This data describes a binding interaction between two proteins.

Residue-level contacts at the interface:
Residue H338 in the first protein interacts with residue L111 in the second protein (closest heavy-atom distance 3.0 Å).
Residue H338 in the first protein contacts residue A110 in the second protein (closest heavy-atom distance 3.3 Å).
Residue E440 in the first protein is in contact with residue V147 in the second protein (closest heavy-atom distance 3.5 Å).
Residue V190 in the first protein contacts residue E132 in the second protein (closest heavy-atom distance 2.8 Å).
Residue Y337 in the first protein is in contact with residue H104 in the second protein (closest heavy-atom distance 3.0 Å).
Residue Y335 in the first protein interacts with residue M121 in the second protein (closest heavy-atom distance 3.1 Å).
Residue S418 in the first protein contacts residue W113 in the second protein (closest heavy-atom distance 3.7 Å).
Residue T336 in the first protein interacts with residue A127 in the second protein (closest heavy-atom distance 3.6 Å).
Residue L444 in the first protein contacts residue A138 in the second protein (closest heavy-atom distance 3.6 Å).
Residue T336 in the first protein interacts with residue Q106 in the second protein (closest heavy-atom distance 2.6 Å).
Residue T336 in the first protein is in contact with residue L111 in the second protein (closest heavy-atom distance 3.2 Å).
Residue P416 in the first protein is in contact with residue W113 in the second protein (closest heavy-atom distance 3.4 Å).
Residue H449 in the first protein contacts residue F83 in the second protein (closest heavy-atom distance 3.3 Å).
Residue L422 in the first protein interacts with residue I116 in the second protein (closest heavy-atom distance 3.4 Å).
Residue L419 in the first protein is in contact with residue W113 in the second protein (closest heavy-atom distance 3.3 Å).
Residue T336 in the first protein interacts with residue M121 in the second protein (closest heavy-atom distance 3.6 Å).
Residue H449 in the first protein interacts with residue R131 in the second protein (closest heavy-atom distance 3.7 Å).
Residue W491 in the first protein is in contact with residue N492 in the second protein (closest heavy-atom distance 2.7 Å).
Residue R490 in the first protein interacts with residue Y495 in the second protein (closest heavy-atom distance 3.2 Å).
Residue V188 in the first protein is in contact with residue K87 in the second protein (closest heavy-atom distance 3.3 Å).
Residue W442 in the first protein is in contact with residue R131 in the second protein (closest heavy-atom distance 3.5 Å).
Residue Y337 in the first protein interacts with residue A127 in the second protein (closest heavy-atom distance 3.4 Å).
Residue E187 in the first protein is in contact with residue P85 in the second protein (closest heavy-atom distance 2.8 Å).
Residue G447 in the first protein contacts residue R131 in the second protein (closest heavy-atom distance 3.3 Å).
Residue Y335 in the first protein is in contact with residue H128 in the second protein (closest heavy-atom distance 3.7 Å).
Residue V494 in the first protein is in contact with residue F498 in the second protein (closest heavy-atom distance 3.6 Å).
Residue A189 in the first protein interacts with residue E132 in the second protein (closest heavy-atom distance 3.2 Å).
Residue Y337 in the first protein is in contact with residue R131 in the second protein (closest heavy-atom distance 2.8 Å).
Residue W491 in the first protein interacts with residue W491 in the second protein (closest heavy-atom distance 3.5 Å).
Residue E493 in the first protein contacts residue R141 in the second protein (closest heavy-atom distance 2.5 Å).
Residue E187 in the first protein is in contact with residue A86 in the second protein (closest heavy-atom distance 3.2 Å).
Residue E440 in the first protein contacts residue R159 in the second protein (closest heavy-atom distance 2.9 Å).
Residue P436 in the first protein is in contact with residue T148 in the second protein (closest heavy-atom distance 3.7 Å).
Residue L399 in the first protein contacts residue R139 in the second protein (closest heavy-atom distance 3.3 Å).
Residue I443 in the first protein is in contact with residue H104 in the second protein (closest heavy-atom distance 3.6 Å).
Residue F339 in the first protein interacts with residue Q106 in the second protein (closest heavy-atom distance 3.6 Å).
Residue Y335 in the first protein contacts residue A127 in the second protein (closest heavy-atom distance 3.6 Å).
Residue L444 in the first protein interacts with residue V146 in the second protein (closest heavy-atom distance 3.6 Å).
Residue Y337 in the first protein interacts with residue Q106 in the second protein (closest heavy-atom distance 3.0 Å).
Residue L399 in the first protein contacts residue R141 in the second protein (closest heavy-atom distance 2.4 Å).
Residue K421 in the first protein is in contact with residue D117 in the second protein (closest heavy-atom distance 3.3 Å).
Residue D398 in the first protein is in contact with residue F135 in the second protein (closest heavy-atom distance 3.3 Å).
Residue D398 in the first protein is in contact with residue R139 in the second protein (closest heavy-atom distance 3.5 Å).
Residue E187 in the first protein interacts with residue K87 in the second protein (closest heavy-atom distance 3.0 Å).
Residue S439 in the first protein interacts with residue T148 in the second protein (closest heavy-atom distance 2.6 Å).
Residue V188 in the first protein contacts residue E132 in the second protein (closest heavy-atom distance 3.7 Å).
Residue I443 in the first protein interacts with residue Q102 in the second protein (closest heavy-atom distance 3.5 Å).
Residue G446 in the first protein is in contact with residue A138 in the second protein (closest heavy-atom distance 3.1 Å).
Residue I443 in the first protein contacts residue V146 in the second protein (closest heavy-atom distance 3.3 Å).
Residue R490 in the first protein is in contact with residue Y496 in the second protein (closest heavy-atom distance 3.5 Å).
Residue V190 in the first protein contacts residue F135 in the second protein (closest heavy-atom distance 3.5 Å).
Residue H449 in the first protein is in contact with residue H128 in the second protein (closest heavy-atom distance 3.3 Å).
Residue K421 in the first protein interacts with residue I116 in the second protein (closest heavy-atom distance 3.3 Å).
Residue H338 in the first protein interacts with residue A109 in the second protein (closest heavy-atom distance 3.6 Å).
Residue F339 in the first protein is in contact with residue A109 in the second protein (closest heavy-atom distance 2.6 Å).
Residue G400 in the first protein contacts residue R139 in the second protein (closest heavy-atom distance 3.5 Å).
Residue E440 in the first protein interacts with residue T148 in the second protein (closest heavy-atom distance 2.6 Å).
Residue V424 in the first protein contacts residue M118 in the second protein (closest heavy-atom distance 3.2 Å).
Residue D334 in the first protein is in contact with residue R131 in the second protein (closest heavy-atom distance 3.0 Å).
Residue D334 in the first protein is in contact with residue H128 in the second protein (closest heavy-atom distance 3.1 Å).

Sequence of the second protein:
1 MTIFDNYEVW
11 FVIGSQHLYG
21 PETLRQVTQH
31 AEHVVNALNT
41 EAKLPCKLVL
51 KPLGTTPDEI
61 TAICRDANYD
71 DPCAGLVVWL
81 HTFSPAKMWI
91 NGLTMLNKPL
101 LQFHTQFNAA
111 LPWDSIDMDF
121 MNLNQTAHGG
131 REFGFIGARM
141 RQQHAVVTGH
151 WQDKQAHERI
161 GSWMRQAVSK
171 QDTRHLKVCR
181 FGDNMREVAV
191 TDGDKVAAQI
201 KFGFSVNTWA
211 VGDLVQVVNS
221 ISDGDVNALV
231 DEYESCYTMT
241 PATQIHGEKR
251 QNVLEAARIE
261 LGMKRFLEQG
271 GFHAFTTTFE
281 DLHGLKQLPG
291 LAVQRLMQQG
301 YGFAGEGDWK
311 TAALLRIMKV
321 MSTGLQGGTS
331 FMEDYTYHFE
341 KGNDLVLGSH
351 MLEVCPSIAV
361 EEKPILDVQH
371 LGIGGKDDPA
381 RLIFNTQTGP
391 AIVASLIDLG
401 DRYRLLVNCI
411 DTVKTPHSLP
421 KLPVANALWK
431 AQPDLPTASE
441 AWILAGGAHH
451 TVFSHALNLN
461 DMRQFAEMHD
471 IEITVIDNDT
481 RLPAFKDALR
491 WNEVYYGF

Sequence of the first protein:
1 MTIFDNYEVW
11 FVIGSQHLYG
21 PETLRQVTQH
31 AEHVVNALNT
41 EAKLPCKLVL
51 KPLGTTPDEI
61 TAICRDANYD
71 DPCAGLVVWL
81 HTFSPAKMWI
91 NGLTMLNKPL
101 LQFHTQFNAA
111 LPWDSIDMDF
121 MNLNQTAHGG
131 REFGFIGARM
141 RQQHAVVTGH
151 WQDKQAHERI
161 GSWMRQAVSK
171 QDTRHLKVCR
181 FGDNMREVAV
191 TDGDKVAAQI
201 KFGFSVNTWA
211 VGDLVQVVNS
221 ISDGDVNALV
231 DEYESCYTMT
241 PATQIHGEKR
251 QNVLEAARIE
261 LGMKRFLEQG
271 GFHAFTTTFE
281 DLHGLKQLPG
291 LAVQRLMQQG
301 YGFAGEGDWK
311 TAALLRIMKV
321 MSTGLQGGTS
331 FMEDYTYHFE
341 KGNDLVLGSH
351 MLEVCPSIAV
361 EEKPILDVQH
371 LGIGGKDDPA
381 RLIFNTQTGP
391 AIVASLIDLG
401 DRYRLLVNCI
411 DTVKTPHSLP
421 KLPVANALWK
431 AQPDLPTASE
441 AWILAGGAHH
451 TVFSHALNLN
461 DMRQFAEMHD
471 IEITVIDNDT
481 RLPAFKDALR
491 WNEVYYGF